Sequence of chain B:
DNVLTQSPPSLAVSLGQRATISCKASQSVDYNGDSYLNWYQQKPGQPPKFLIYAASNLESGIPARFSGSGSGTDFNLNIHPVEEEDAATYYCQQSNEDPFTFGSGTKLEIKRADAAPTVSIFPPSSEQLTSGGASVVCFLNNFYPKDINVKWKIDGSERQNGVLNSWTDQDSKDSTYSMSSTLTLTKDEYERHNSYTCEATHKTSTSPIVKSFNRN

Contacts between the two chains:
Residue S95 in chain B contacts residue S5 in chain A (closest heavy-atom distance 4.6 Å).
Residue F100 in chain B is in contact with residue S5 in chain A (closest heavy-atom distance 3.3 Å).
Residue F100 in chain B is in contact with residue A7 in chain A (closest heavy-atom distance 4.6 Å).
Residue N96 in chain B contacts residue R10 in chain A (closest heavy-atom distance 2.7 Å).
Residue E97 in chain B contacts residue A7 in chain A (closest heavy-atom distance 4.1 Å).
Residue S95 in chain B is in contact with residue G6 in chain A (closest heavy-atom distance 3.7 Å).
Residue Y31 in chain B interacts with residue R10 in chain A (closest heavy-atom distance 3.5 Å).
Residue Y36 in chain B is in contact with residue G6 in chain A (closest heavy-atom distance 4.0 Å).
Residue N96 in chain B contacts residue A7 in chain A (closest heavy-atom distance 3.3 Å).
Residue F100 in chain B is in contact with residue G6 in chain A (closest heavy-atom distance 4.6 Å).
Residue S95 in chain B contacts residue R10 in chain A (closest heavy-atom distance 4.5 Å).
Residue F100 in chain B is in contact with residue F8 in chain A (closest heavy-atom distance 3.5 Å).
Residue Y36 in chain B contacts residue A7 in chain A (closest heavy-atom distance 4.7 Å).
Residue Y36 in chain B contacts residue R10 in chain A (closest heavy-atom distance 3.7 Å).
Residue D98 in chain B interacts with residue F8 in chain A (closest heavy-atom distance 3.6 Å).
Residue S95 in chain B is in contact with residue A7 in chain A (closest heavy-atom distance 2.8 Å).

This data describes a binding interaction between two proteins.

Sequence of chain A:
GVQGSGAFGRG